This data describes a binding interaction between two proteins.

Sequence of chain A:
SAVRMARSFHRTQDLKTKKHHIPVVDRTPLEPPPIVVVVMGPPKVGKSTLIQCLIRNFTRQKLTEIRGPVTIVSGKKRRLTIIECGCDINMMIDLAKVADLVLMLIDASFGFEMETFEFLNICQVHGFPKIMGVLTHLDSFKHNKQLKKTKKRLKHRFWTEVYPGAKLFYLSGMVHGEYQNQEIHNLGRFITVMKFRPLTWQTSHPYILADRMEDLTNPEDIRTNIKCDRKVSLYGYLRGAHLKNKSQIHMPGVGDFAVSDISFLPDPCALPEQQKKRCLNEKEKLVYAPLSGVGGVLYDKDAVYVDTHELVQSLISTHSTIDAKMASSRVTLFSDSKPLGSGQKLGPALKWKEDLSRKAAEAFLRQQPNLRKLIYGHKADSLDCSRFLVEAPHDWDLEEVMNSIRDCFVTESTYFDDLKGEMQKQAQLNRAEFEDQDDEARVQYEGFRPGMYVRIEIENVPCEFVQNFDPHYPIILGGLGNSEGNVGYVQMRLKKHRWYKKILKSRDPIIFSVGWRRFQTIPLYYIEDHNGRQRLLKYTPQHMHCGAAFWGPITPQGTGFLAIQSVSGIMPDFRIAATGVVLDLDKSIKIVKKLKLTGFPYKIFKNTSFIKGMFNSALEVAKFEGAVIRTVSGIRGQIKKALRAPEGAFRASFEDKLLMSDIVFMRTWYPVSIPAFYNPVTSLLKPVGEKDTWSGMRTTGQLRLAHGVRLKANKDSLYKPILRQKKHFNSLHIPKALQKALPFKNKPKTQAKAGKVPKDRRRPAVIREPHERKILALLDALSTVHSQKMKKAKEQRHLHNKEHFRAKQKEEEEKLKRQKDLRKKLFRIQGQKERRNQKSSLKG

Interface contacts:
Residue G1276 in chain A interacts with residue M198 in chain B (closest heavy-atom distance 3.5 Å).
Residue L1274 in chain A interacts with residue L173 in chain B (closest heavy-atom distance 4.7 Å).
Residue S1273 in chain A is in contact with residue L199 in chain B (closest heavy-atom distance 3.7 Å).
Residue K1275 in chain A is in contact with residue R172 in chain B (closest heavy-atom distance 3.8 Å).
Residue L1274 in chain A is in contact with residue R172 in chain B (closest heavy-atom distance 3.6 Å).
Residue S1272 in chain A contacts residue M198 in chain B (closest heavy-atom distance 3.6 Å).
Residue S1273 in chain A interacts with residue M198 in chain B (closest heavy-atom distance 3.4 Å).
Residue N1269 in chain A interacts with residue M198 in chain B (closest heavy-atom distance 4.0 Å).
Residue L1274 in chain A contacts residue H176 in chain B (closest heavy-atom distance 3.4 Å).

Sequence of chain B:
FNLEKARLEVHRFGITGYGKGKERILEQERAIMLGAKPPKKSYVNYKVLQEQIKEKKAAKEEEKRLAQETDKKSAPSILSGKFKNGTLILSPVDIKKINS